These two protein chains interact to form a complex.

Residue-level contacts at the interface:
Residue C4 in protein 2 interacts with residue K46 in protein 1 (closest heavy-atom distance 4.5 Å).
Residue R6 in protein 2 contacts residue K2 in protein 1 (closest heavy-atom distance 3.2 Å).
Residue C4 in protein 2 interacts with residue K5 in protein 1 (closest heavy-atom distance 3.5 Å).
Residue K46 in protein 2 contacts residue C4 in protein 1 (closest heavy-atom distance 4.5 Å).
Residue R6 in protein 2 is in contact with residue C4 in protein 1 (closest heavy-atom distance 4.4 Å).
Residue K2 in protein 2 interacts with residue R6 in protein 1 (closest heavy-atom distance 3.2 Å).
Residue K5 in protein 2 contacts residue C48 in protein 1 (closest heavy-atom distance 5.0 Å).
Residue C48 in protein 2 is in contact with residue K46 in protein 1 (closest heavy-atom distance 2.8 Å).
Residue D3 in protein 2 contacts residue R6 in protein 1 (closest heavy-atom distance 3.7 Å).
Residue C4 in protein 2 contacts residue C4 in protein 1 (closest heavy-atom distance 3.7 Å).
Residue D3 in protein 2 interacts with residue K5 in protein 1 (closest heavy-atom distance 4.3 Å).
Residue K46 in protein 2 contacts residue C48 in protein 1 (closest heavy-atom distance 2.8 Å).
Residue K2 in protein 2 is in contact with residue N9 in protein 1 (closest heavy-atom distance 5.0 Å).
Residue R6 in protein 2 is in contact with residue C48 in protein 1 (closest heavy-atom distance 3.2 Å).
Residue C48 in protein 2 contacts residue F30 in protein 1 (closest heavy-atom distance 4.2 Å).
Residue F30 in protein 2 contacts residue C48 in protein 1 (closest heavy-atom distance 4.1 Å).
Residue K5 in protein 2 contacts residue K5 in protein 1 (closest heavy-atom distance 2.9 Å).
Residue R6 in protein 2 is in contact with residue D3 in protein 1 (closest heavy-atom distance 3.5 Å).
Residue C4 in protein 2 interacts with residue F30 in protein 1 (closest heavy-atom distance 3.9 Å).
Residue K5 in protein 2 contacts residue D3 in protein 1 (closest heavy-atom distance 4.1 Å).
Residue C48 in protein 2 is in contact with residue R6 in protein 1 (closest heavy-atom distance 2.9 Å).
Residue K5 in protein 2 contacts residue C4 in protein 1 (closest heavy-atom distance 3.4 Å).
Residue C4 in protein 2 contacts residue R6 in protein 1 (closest heavy-atom distance 4.2 Å).
Residue F30 in protein 2 is in contact with residue C4 in protein 1 (closest heavy-atom distance 4.1 Å).

Sequence of protein 2:
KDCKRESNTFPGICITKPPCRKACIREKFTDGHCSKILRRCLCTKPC

Sequence of protein 1:
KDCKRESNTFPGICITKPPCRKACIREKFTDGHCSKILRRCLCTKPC